Sequence of protein 1:
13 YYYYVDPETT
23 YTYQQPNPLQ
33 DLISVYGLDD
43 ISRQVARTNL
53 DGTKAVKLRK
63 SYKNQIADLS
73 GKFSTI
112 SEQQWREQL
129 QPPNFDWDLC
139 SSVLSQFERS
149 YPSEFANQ

The following describes two proteins that form a bound complex.

Sequence of protein 2:
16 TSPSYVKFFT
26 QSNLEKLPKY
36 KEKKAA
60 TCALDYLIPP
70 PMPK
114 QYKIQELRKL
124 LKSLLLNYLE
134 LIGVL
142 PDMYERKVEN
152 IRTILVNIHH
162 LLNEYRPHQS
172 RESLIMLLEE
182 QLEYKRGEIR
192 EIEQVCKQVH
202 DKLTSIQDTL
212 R

Contacts between the two chains:
Residue M144 in protein 2 is in contact with residue Y23 in protein 1 (closest heavy-atom distance 4.7 Å).
Residue E133 in protein 2 is in contact with residue V17 in protein 1 (closest heavy-atom distance 4.2 Å).
Residue S126 in protein 2 interacts with residue Y14 in protein 1 (closest heavy-atom distance 3.8 Å).
Residue N130 in protein 2 contacts residue Y15 in protein 1 (closest heavy-atom distance 3.3 Å).
Residue N151 in protein 2 is in contact with residue Y15 in protein 1 (closest heavy-atom distance 4.3 Å).
Residue I155 in protein 2 contacts residue Y14 in protein 1 (closest heavy-atom distance 4.8 Å).
Residue E133 in protein 2 is in contact with residue Y15 in protein 1 (closest heavy-atom distance 3.2 Å).
Residue S126 in protein 2 interacts with residue Y13 in protein 1 (closest heavy-atom distance 3.5 Å).
Residue K148 in protein 2 contacts residue Y15 in protein 1 (closest heavy-atom distance 3.7 Å).
Residue L129 in protein 2 is in contact with residue Y13 in protein 1 (closest heavy-atom distance 4.2 Å).
Residue I155 in protein 2 is in contact with residue Y15 in protein 1 (closest heavy-atom distance 4.6 Å).
Residue E133 in protein 2 interacts with residue Y16 in protein 1 (closest heavy-atom distance 4.7 Å).
Residue N130 in protein 2 is in contact with residue Y14 in protein 1 (closest heavy-atom distance 4.5 Å).
Residue L129 in protein 2 contacts residue Y16 in protein 1 (closest heavy-atom distance 4.8 Å).